Contacts between the two chains:
Residue Y137 in chain A interacts with residue Y67 in chain B (closest heavy-atom distance 2.5 Å).
Residue L63 in chain A contacts residue V56 in chain B (closest heavy-atom distance 4.0 Å).
Residue I152 in chain A interacts with residue P210 in chain B (closest heavy-atom distance 4.0 Å).
Residue D219 in chain A is in contact with residue K114 in chain B (closest heavy-atom distance 3.2 Å).
Residue N60 in chain A interacts with residue N28 in chain B (closest heavy-atom distance 4.5 Å).
Residue G62 in chain A contacts residue T29 in chain B (closest heavy-atom distance 2.9 Å).
Residue A136 in chain A is in contact with residue Q117 in chain B (closest heavy-atom distance 4.3 Å).
Residue L63 in chain A is in contact with residue N65 in chain B (closest heavy-atom distance 4.1 Å).
Residue G61 in chain A interacts with residue E26 in chain B (closest heavy-atom distance 3.7 Å).
Residue E218 in chain A is in contact with residue Q117 in chain B (closest heavy-atom distance 4.1 Å).
Residue E149 in chain A is in contact with residue I207 in chain B (closest heavy-atom distance 4.2 Å).
Residue G61 in chain A contacts residue N28 in chain B (closest heavy-atom distance 3.2 Å).
Residue G61 in chain A interacts with residue T29 in chain B (closest heavy-atom distance 3.3 Å).
Residue F213 in chain A contacts residue F212 in chain B (closest heavy-atom distance 3.6 Å).
Residue E149 in chain A contacts residue M71 in chain B (closest heavy-atom distance 3.1 Å).
Residue I216 in chain A is in contact with residue A34 in chain B (closest heavy-atom distance 4.0 Å).
Residue T135 in chain A is in contact with residue A34 in chain B (closest heavy-atom distance 4.4 Å).
Residue S133 in chain A contacts residue Q117 in chain B (closest heavy-atom distance 2.4 Å).
Residue Y153 in chain A is in contact with residue S209 in chain B (closest heavy-atom distance 3.5 Å).
Residue N60 in chain A contacts residue N60 in chain B (closest heavy-atom distance 3.6 Å).
Residue N65 in chain A contacts residue N65 in chain B (closest heavy-atom distance 3.0 Å).
Residue G62 in chain A interacts with residue V58 in chain B (closest heavy-atom distance 4.2 Å).
Residue R217 in chain A contacts residue K114 in chain B (closest heavy-atom distance 4.1 Å).
Residue N148 in chain A is in contact with residue K159 in chain B (closest heavy-atom distance 3.8 Å).
Residue Y151 in chain A interacts with residue S209 in chain B (closest heavy-atom distance 3.9 Å).
Residue S214 in chain A interacts with residue Y67 in chain B (closest heavy-atom distance 3.7 Å).
Residue Y151 in chain A is in contact with residue P210 in chain B (closest heavy-atom distance 3.3 Å).
Residue G62 in chain A contacts residue E26 in chain B (closest heavy-atom distance 4.4 Å).
Residue A136 in chain A contacts residue A34 in chain B (closest heavy-atom distance 4.4 Å).
Residue G61 in chain A interacts with residue K114 in chain B (closest heavy-atom distance 4.5 Å).
Residue G61 in chain A interacts with residue V58 in chain B (closest heavy-atom distance 3.8 Å).
Residue A136 in chain A is in contact with residue K35 in chain B (closest heavy-atom distance 3.5 Å).
Residue Y153 in chain A interacts with residue K159 in chain B (closest heavy-atom distance 3.4 Å).
Residue N60 in chain A contacts residue K59 in chain B (closest heavy-atom distance 4.2 Å).
Residue F212 in chain A contacts residue F212 in chain B (closest heavy-atom distance 4.3 Å).
Residue I216 in chain A is in contact with residue Y67 in chain B (closest heavy-atom distance 3.6 Å).
Residue G154 in chain A is in contact with residue Y157 in chain B (closest heavy-atom distance 4.6 Å).
Residue L63 in chain A contacts residue Y67 in chain B (closest heavy-atom distance 3.9 Å).
Residue S214 in chain A is in contact with residue F212 in chain B (closest heavy-atom distance 3.1 Å).
Residue R217 in chain A is in contact with residue Q117 in chain B (closest heavy-atom distance 3.1 Å).
Residue G62 in chain A interacts with residue K114 in chain B (closest heavy-atom distance 3.6 Å).
Residue D219 in chain A interacts with residue N116 in chain B (closest heavy-atom distance 3.0 Å).
Residue I216 in chain A interacts with residue V56 in chain B (closest heavy-atom distance 3.4 Å).
Residue T135 in chain A contacts residue K35 in chain B (closest heavy-atom distance 3.0 Å).
Residue P138 in chain A contacts residue K35 in chain B (closest heavy-atom distance 3.9 Å).
Residue I152 in chain A contacts residue F212 in chain B (closest heavy-atom distance 3.8 Å).
Residue E149 in chain A interacts with residue K35 in chain B (closest heavy-atom distance 3.1 Å).
Residue N60 in chain A is in contact with residue N65 in chain B (closest heavy-atom distance 2.7 Å).
Residue N60 in chain A contacts residue V58 in chain B (closest heavy-atom distance 3.3 Å).
Residue Y151 in chain A is in contact with residue K159 in chain B (closest heavy-atom distance 3.8 Å).
Residue I216 in chain A interacts with residue W31 in chain B (closest heavy-atom distance 3.9 Å).
Residue R217 in chain A interacts with residue E26 in chain B (closest heavy-atom distance 3.2 Å).
Residue N148 in chain A is in contact with residue I207 in chain B (closest heavy-atom distance 3.9 Å).
Residue Y153 in chain A contacts residue L165 in chain B (closest heavy-atom distance 3.5 Å).
Residue Y153 in chain A interacts with residue Y157 in chain B (closest heavy-atom distance 3.5 Å).
Residue Y215 in chain A contacts residue Y67 in chain B (closest heavy-atom distance 4.0 Å).
Residue I216 in chain A interacts with residue Q117 in chain B (closest heavy-atom distance 4.3 Å).
Residue T135 in chain A interacts with residue Q117 in chain B (closest heavy-atom distance 3.3 Å).
Residue L63 in chain A interacts with residue V58 in chain B (closest heavy-atom distance 3.9 Å).
Residue D219 in chain A interacts with residue Q117 in chain B (closest heavy-atom distance 3.3 Å).

Sequence of chain B:
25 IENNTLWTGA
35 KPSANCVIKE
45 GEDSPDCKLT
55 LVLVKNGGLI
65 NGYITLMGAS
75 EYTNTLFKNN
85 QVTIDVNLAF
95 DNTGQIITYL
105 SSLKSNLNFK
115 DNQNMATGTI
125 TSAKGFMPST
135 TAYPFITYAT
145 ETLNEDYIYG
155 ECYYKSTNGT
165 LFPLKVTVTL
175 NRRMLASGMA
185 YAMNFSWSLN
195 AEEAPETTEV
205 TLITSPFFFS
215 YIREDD

The following describes two proteins that form a bound complex.

Sequence of chain A:
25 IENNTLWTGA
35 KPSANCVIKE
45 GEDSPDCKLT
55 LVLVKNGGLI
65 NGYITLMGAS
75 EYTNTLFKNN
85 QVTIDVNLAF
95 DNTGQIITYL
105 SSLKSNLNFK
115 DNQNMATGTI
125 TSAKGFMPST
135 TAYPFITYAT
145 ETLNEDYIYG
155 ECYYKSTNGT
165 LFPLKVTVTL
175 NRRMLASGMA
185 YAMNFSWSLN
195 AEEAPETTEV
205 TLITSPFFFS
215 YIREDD